Contacts between the two chains:
Residue V233 in chain A interacts with residue H444 in chain B (closest heavy-atom distance 5.0 Å).
Residue F245 in chain A contacts residue K431 in chain B (closest heavy-atom distance 3.5 Å).
Residue E156 in chain A is in contact with residue M451 in chain B (closest heavy-atom distance 3.3 Å).
Residue D255 in chain A interacts with residue L424 in chain B (closest heavy-atom distance 4.8 Å).
Residue S203 in chain A interacts with residue T442 in chain B (closest heavy-atom distance 3.5 Å).
Residue L251 in chain A contacts residue N422 in chain B (closest heavy-atom distance 3.9 Å).
Residue I226 in chain A is in contact with residue E449 in chain B (closest heavy-atom distance 4.1 Å).
Residue V144 in chain A is in contact with residue L455 in chain B (closest heavy-atom distance 4.8 Å).
Residue K252 in chain A is in contact with residue W428 in chain B (closest heavy-atom distance 3.3 Å).
Residue L251 in chain A is in contact with residue D427 in chain B (closest heavy-atom distance 3.2 Å).
Residue K214 in chain A is in contact with residue H453 in chain B (closest heavy-atom distance 3.7 Å).
Residue L230 in chain A interacts with residue E449 in chain B (closest heavy-atom distance 4.5 Å).
Residue N223 in chain A contacts residue I452 in chain B (closest heavy-atom distance 3.9 Å).
Residue D255 in chain A interacts with residue D427 in chain B (closest heavy-atom distance 4.7 Å).
Residue K204 in chain A interacts with residue T442 in chain B (closest heavy-atom distance 3.5 Å).
Residue P221 in chain A contacts residue Q456 in chain B (closest heavy-atom distance 3.5 Å).
Residue Y211 in chain A contacts residue E449 in chain B (closest heavy-atom distance 3.6 Å).
Residue H157 in chain A contacts residue A447 in chain B (closest heavy-atom distance 4.7 Å).
Residue N254 in chain A interacts with residue N423 in chain B (closest heavy-atom distance 4.7 Å).
Residue F234 in chain A contacts residue K441 in chain B (closest heavy-atom distance 3.3 Å).
Residue H145 in chain A interacts with residue L455 in chain B (closest heavy-atom distance 3.4 Å).
Residue V233 in chain A contacts residue K441 in chain B (closest heavy-atom distance 3.4 Å).
Residue I222 in chain A interacts with residue I452 in chain B (closest heavy-atom distance 3.6 Å).
Residue H157 in chain A contacts residue M451 in chain B (closest heavy-atom distance 3.6 Å).
Residue N223 in chain A is in contact with residue H453 in chain B (closest heavy-atom distance 5.0 Å).
Residue K214 in chain A interacts with residue E449 in chain B (closest heavy-atom distance 4.4 Å).
Residue Y138 in chain A interacts with residue M451 in chain B (closest heavy-atom distance 4.4 Å).
Residue L237 in chain A interacts with residue L438 in chain B (closest heavy-atom distance 3.6 Å).
Residue I226 in chain A contacts residue K448 in chain B (closest heavy-atom distance 3.5 Å).
Residue K204 in chain A is in contact with residue L445 in chain B (closest heavy-atom distance 3.7 Å).
Residue I227 in chain A is in contact with residue I452 in chain B (closest heavy-atom distance 3.9 Å).
Residue H145 in chain A is in contact with residue I452 in chain B (closest heavy-atom distance 4.9 Å).
Residue L230 in chain A interacts with residue H444 in chain B (closest heavy-atom distance 4.6 Å).
Residue A248 in chain A contacts residue D427 in chain B (closest heavy-atom distance 3.2 Å).
Residue E143 in chain A contacts residue L455 in chain B (closest heavy-atom distance 4.1 Å).
Residue L230 in chain A interacts with residue K448 in chain B (closest heavy-atom distance 4.0 Å).
Residue Y138 in chain A interacts with residue E450 in chain B (closest heavy-atom distance 4.6 Å).
Residue D255 in chain A interacts with residue N423 in chain B (closest heavy-atom distance 2.9 Å).
Residue F155 in chain A contacts residue M451 in chain B (closest heavy-atom distance 3.4 Å).
Residue Y211 in chain A contacts residue I446 in chain B (closest heavy-atom distance 4.1 Å).
Residue P221 in chain A contacts residue I452 in chain B (closest heavy-atom distance 4.0 Å).
Residue T154 in chain A is in contact with residue L455 in chain B (closest heavy-atom distance 3.6 Å).
Residue T154 in chain A contacts residue M451 in chain B (closest heavy-atom distance 3.6 Å).
Residue D207 in chain A interacts with residue T442 in chain B (closest heavy-atom distance 3.3 Å).
Residue Q225 in chain A interacts with residue I452 in chain B (closest heavy-atom distance 3.3 Å).
Residue T154 in chain A is in contact with residue N454 in chain B (closest heavy-atom distance 3.9 Å).
Residue D207 in chain A contacts residue I446 in chain B (closest heavy-atom distance 3.3 Å).
Residue I227 in chain A interacts with residue H453 in chain B (closest heavy-atom distance 4.5 Å).
Residue Y211 in chain A is in contact with residue L445 in chain B (closest heavy-atom distance 3.4 Å).
Residue K252 in chain A is in contact with residue D427 in chain B (closest heavy-atom distance 4.4 Å).
Residue T149 in chain A contacts residue Q456 in chain B (closest heavy-atom distance 4.8 Å).
Residue H224 in chain A contacts residue I452 in chain B (closest heavy-atom distance 3.8 Å).
Residue L220 in chain A interacts with residue Q456 in chain B (closest heavy-atom distance 4.8 Å).
Residue I226 in chain A contacts residue I452 in chain B (closest heavy-atom distance 3.4 Å).
Residue I222 in chain A contacts residue H453 in chain B (closest heavy-atom distance 3.3 Å).
Residue D255 in chain A contacts residue W428 in chain B (closest heavy-atom distance 3.4 Å).
Residue L230 in chain A is in contact with residue L445 in chain B (closest heavy-atom distance 3.2 Å).
Residue L251 in chain A is in contact with residue N423 in chain B (closest heavy-atom distance 3.3 Å).
Residue T154 in chain A contacts residue E450 in chain B (closest heavy-atom distance 4.4 Å).

Sequence of chain B:
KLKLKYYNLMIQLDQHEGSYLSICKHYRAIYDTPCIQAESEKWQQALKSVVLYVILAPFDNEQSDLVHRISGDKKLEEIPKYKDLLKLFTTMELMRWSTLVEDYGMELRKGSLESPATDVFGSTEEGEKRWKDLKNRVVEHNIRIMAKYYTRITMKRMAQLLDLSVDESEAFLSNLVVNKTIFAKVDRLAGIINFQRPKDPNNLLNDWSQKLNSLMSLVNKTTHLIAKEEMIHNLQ

Sequence of chain A:
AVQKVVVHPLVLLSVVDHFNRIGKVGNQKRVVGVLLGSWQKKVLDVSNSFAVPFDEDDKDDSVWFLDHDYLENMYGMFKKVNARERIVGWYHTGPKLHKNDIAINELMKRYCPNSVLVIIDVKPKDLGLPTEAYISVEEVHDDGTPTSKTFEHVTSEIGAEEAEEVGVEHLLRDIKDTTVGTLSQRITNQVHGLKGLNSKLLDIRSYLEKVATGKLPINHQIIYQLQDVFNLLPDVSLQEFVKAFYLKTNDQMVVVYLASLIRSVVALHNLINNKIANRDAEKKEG

This data describes a binding interaction between two proteins.